Residue-level contacts at the interface:
Residue G16 in chain B is in contact with residue R29 in chain A (closest heavy-atom distance 3.3 Å).
Residue D17 in chain B interacts with residue R29 in chain A (closest heavy-atom distance 3.3 Å).
Residue D17 in chain B is in contact with residue R30 in chain A (closest heavy-atom distance 3.3 Å).
Residue H15 in chain B contacts residue R29 in chain A (closest heavy-atom distance 5.0 Å).

This data describes a binding interaction between two proteins.

Sequence of chain A:
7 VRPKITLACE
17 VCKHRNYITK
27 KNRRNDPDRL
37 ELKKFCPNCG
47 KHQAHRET

Sequence of chain B:
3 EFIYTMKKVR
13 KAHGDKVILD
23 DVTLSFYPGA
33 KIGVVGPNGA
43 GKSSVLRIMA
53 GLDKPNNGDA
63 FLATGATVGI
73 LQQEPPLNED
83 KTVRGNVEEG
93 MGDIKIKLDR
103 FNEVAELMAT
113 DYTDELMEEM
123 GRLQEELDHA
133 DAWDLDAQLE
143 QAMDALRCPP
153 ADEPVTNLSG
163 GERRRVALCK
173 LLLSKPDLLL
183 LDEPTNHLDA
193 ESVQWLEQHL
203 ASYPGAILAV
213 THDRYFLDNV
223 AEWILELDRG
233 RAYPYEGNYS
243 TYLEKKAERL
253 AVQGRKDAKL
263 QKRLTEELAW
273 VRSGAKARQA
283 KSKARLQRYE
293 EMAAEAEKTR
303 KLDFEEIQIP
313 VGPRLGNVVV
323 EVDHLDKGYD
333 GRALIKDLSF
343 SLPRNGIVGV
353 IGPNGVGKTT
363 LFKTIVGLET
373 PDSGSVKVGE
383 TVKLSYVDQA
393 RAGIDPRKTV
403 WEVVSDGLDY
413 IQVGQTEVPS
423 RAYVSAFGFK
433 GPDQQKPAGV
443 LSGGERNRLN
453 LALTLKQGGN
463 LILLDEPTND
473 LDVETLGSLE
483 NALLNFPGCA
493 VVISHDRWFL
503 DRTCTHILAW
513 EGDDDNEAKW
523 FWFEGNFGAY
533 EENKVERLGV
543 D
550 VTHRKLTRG